Interface contacts:
Residue Y94 in protein 1 is in contact with residue I4 in protein 2 (closest heavy-atom distance 4.0 Å).
Residue N108 in protein 1 contacts residue G15 in protein 2 (closest heavy-atom distance 3.9 Å).
Residue F77 in protein 1 interacts with residue L11 in protein 2 (closest heavy-atom distance 3.3 Å).
Residue G110 in protein 1 is in contact with residue N19 in protein 2 (closest heavy-atom distance 3.5 Å).
Residue L102 in protein 1 is in contact with residue L11 in protein 2 (closest heavy-atom distance 3.7 Å).
Residue F77 in protein 1 is in contact with residue I7 in protein 2 (closest heavy-atom distance 4.0 Å).
Residue I69 in protein 1 interacts with residue Y22 in protein 2 (closest heavy-atom distance 4.4 Å).
Residue L102 in protein 1 interacts with residue A8 in protein 2 (closest heavy-atom distance 4.2 Å).
Residue Y73 in protein 1 interacts with residue E17 in protein 2 (closest heavy-atom distance 3.2 Å).
Residue N108 in protein 1 is in contact with residue D16 in protein 2 (closest heavy-atom distance 3.0 Å).
Residue F77 in protein 1 interacts with residue E10 in protein 2 (closest heavy-atom distance 3.7 Å).
Residue M80 in protein 1 contacts residue E10 in protein 2 (closest heavy-atom distance 3.6 Å).
Residue W109 in protein 1 interacts with residue F18 in protein 2 (closest heavy-atom distance 4.6 Å).
Residue I69 in protein 1 interacts with residue T21 in protein 2 (closest heavy-atom distance 4.6 Å).
Residue E104 in protein 1 contacts residue R12 in protein 2 (closest heavy-atom distance 4.8 Å).
Residue S101 in protein 1 interacts with residue A8 in protein 2 (closest heavy-atom distance 3.2 Å).
Residue I98 in protein 1 contacts residue I4 in protein 2 (closest heavy-atom distance 4.0 Å).
Residue L62 in protein 1 contacts residue F18 in protein 2 (closest heavy-atom distance 4.5 Å).
Residue A114 in protein 1 contacts residue L11 in protein 2 (closest heavy-atom distance 3.6 Å).
Residue I98 in protein 1 contacts residue A8 in protein 2 (closest heavy-atom distance 3.9 Å).
Residue M80 in protein 1 is in contact with residue I7 in protein 2 (closest heavy-atom distance 3.8 Å).
Residue S105 in protein 1 interacts with residue R12 in protein 2 (closest heavy-atom distance 2.9 Å).
Residue S101 in protein 1 interacts with residue S5 in protein 2 (closest heavy-atom distance 4.9 Å).
Residue V113 in protein 1 is in contact with residue F18 in protein 2 (closest heavy-atom distance 3.6 Å).
Residue I69 in protein 1 interacts with residue F18 in protein 2 (closest heavy-atom distance 3.8 Å).
Residue R111 in protein 1 interacts with residue R12 in protein 2 (closest heavy-atom distance 3.7 Å).
Residue S101 in protein 1 interacts with residue R12 in protein 2 (closest heavy-atom distance 3.5 Å).
Residue E76 in protein 1 interacts with residue R6 in protein 2 (closest heavy-atom distance 2.5 Å).
Residue W109 in protein 1 interacts with residue N19 in protein 2 (closest heavy-atom distance 3.5 Å).
Residue L81 in protein 1 interacts with residue I7 in protein 2 (closest heavy-atom distance 3.9 Å).
Residue Y73 in protein 1 contacts residue R13 in protein 2 (closest heavy-atom distance 3.4 Å).
Residue H83 in protein 1 contacts residue I3 in protein 2 (closest heavy-atom distance 3.9 Å).
Residue L84 in protein 1 is in contact with residue I3 in protein 2 (closest heavy-atom distance 4.1 Å).
Residue G110 in protein 1 interacts with residue G15 in protein 2 (closest heavy-atom distance 3.1 Å).
Residue R111 in protein 1 interacts with residue D16 in protein 2 (closest heavy-atom distance 2.6 Å).
Residue E76 in protein 1 contacts residue E10 in protein 2 (closest heavy-atom distance 2.6 Å).
Residue A114 in protein 1 interacts with residue G15 in protein 2 (closest heavy-atom distance 4.1 Å).
Residue L84 in protein 1 interacts with residue I4 in protein 2 (closest heavy-atom distance 4.2 Å).
Residue R72 in protein 1 is in contact with residue E17 in protein 2 (closest heavy-atom distance 2.8 Å).
Residue M80 in protein 1 contacts residue I3 in protein 2 (closest heavy-atom distance 3.6 Å).
Residue L84 in protein 1 is in contact with residue I7 in protein 2 (closest heavy-atom distance 4.0 Å).
Residue R111 in protein 1 contacts residue G15 in protein 2 (closest heavy-atom distance 3.6 Å).
Residue F118 in protein 1 is in contact with residue L11 in protein 2 (closest heavy-atom distance 4.0 Å).
Residue K97 in protein 1 interacts with residue I4 in protein 2 (closest heavy-atom distance 3.6 Å).
Residue I65 in protein 1 interacts with residue F18 in protein 2 (closest heavy-atom distance 3.4 Å).
Residue G66 in protein 1 is in contact with residue F18 in protein 2 (closest heavy-atom distance 3.9 Å).
Residue I69 in protein 1 is in contact with residue E17 in protein 2 (closest heavy-atom distance 3.9 Å).
Residue W109 in protein 1 is in contact with residue A23 in protein 2 (closest heavy-atom distance 4.7 Å).
Residue L102 in protein 1 contacts residue R12 in protein 2 (closest heavy-atom distance 3.1 Å).
Residue G66 in protein 1 is in contact with residue Y22 in protein 2 (closest heavy-atom distance 4.8 Å).
Residue M80 in protein 1 contacts residue R6 in protein 2 (closest heavy-atom distance 3.3 Å).
Residue I98 in protein 1 is in contact with residue L11 in protein 2 (closest heavy-atom distance 3.4 Å).
Residue G110 in protein 1 is in contact with residue F18 in protein 2 (closest heavy-atom distance 3.5 Å).
Residue I65 in protein 1 contacts residue Y22 in protein 2 (closest heavy-atom distance 2.8 Å).
Residue G110 in protein 1 interacts with residue D16 in protein 2 (closest heavy-atom distance 4.9 Å).
Residue I98 in protein 1 is in contact with residue I7 in protein 2 (closest heavy-atom distance 3.6 Å).
Residue F118 in protein 1 interacts with residue I7 in protein 2 (closest heavy-atom distance 4.5 Å).
Residue Y73 in protein 1 contacts residue E10 in protein 2 (closest heavy-atom distance 3.9 Å).
Residue N108 in protein 1 contacts residue N19 in protein 2 (closest heavy-atom distance 3.2 Å).

The following describes two proteins that form a bound complex.

Sequence of protein 2:
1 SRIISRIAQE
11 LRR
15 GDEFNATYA

Sequence of protein 1:
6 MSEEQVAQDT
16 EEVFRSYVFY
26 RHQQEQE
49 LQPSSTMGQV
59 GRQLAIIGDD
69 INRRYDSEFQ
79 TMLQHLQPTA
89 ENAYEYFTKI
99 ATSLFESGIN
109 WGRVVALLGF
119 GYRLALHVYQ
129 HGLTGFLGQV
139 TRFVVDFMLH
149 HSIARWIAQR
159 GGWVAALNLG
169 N